Sequence of the first protein:
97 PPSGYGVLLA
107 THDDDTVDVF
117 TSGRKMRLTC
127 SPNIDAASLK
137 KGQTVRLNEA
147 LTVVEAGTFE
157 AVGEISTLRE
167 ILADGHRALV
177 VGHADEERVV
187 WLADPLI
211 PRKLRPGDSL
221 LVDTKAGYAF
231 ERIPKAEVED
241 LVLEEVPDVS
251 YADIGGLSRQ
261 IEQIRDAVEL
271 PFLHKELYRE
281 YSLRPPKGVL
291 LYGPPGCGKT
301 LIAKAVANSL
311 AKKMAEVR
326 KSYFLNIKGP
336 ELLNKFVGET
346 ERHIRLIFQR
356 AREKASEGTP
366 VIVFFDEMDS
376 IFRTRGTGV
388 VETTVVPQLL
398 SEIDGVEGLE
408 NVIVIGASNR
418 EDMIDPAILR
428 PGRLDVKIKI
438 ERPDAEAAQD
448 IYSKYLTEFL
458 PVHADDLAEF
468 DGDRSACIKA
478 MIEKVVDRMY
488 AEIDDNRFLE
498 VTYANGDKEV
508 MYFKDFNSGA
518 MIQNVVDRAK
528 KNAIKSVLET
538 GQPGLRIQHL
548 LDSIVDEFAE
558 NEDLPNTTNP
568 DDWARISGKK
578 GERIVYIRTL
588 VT

Contacts between the two chains:
Residue A180 in the first protein contacts residue D16 in the second protein (closest heavy-atom distance 5.0 Å).
Residue F341 in the first protein contacts residue G12 in the second protein (closest heavy-atom distance 3.3 Å).
Residue V384 in the first protein contacts residue E6 in the second protein (closest heavy-atom distance 4.9 Å).
Residue V384 in the first protein is in contact with residue Q5 in the second protein (closest heavy-atom distance 4.2 Å).
Residue K340 in the first protein is in contact with residue R10 in the second protein (closest heavy-atom distance 4.7 Å).
Residue V342 in the first protein interacts with residue G11 in the second protein (closest heavy-atom distance 4.2 Å).
Residue V342 in the first protein contacts residue G13 in the second protein (closest heavy-atom distance 4.6 Å).
Residue K340 in the first protein contacts residue G12 in the second protein (closest heavy-atom distance 2.7 Å).
Residue F341 in the first protein is in contact with residue G13 in the second protein (closest heavy-atom distance 4.7 Å).
Residue V342 in the first protein contacts residue G12 in the second protein (closest heavy-atom distance 3.0 Å).
Residue H179 in the first protein interacts with residue D16 in the second protein (closest heavy-atom distance 3.2 Å).
Residue K340 in the first protein is in contact with residue G11 in the second protein (closest heavy-atom distance 3.2 Å).

Sequence of the second protein:
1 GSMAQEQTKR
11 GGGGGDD

The following describes two proteins that form a bound complex.